Sequence of chain A:
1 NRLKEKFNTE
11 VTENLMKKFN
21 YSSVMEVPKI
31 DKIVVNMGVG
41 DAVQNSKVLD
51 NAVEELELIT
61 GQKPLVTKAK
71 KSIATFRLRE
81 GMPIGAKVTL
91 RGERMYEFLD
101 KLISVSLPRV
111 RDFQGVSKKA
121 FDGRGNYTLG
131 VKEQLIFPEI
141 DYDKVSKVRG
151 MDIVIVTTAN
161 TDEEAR

Residue-level contacts at the interface:
Residue Q134 in chain A contacts residue V6 in chain B (closest heavy-atom distance 4.1 Å).

Sequence of chain B:
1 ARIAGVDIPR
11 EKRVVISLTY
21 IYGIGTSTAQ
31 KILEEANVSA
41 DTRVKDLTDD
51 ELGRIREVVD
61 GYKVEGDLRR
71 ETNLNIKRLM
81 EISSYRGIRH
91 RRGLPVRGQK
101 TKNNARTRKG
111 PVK

These two protein chains interact to form a complex.